Sequence of chain B:
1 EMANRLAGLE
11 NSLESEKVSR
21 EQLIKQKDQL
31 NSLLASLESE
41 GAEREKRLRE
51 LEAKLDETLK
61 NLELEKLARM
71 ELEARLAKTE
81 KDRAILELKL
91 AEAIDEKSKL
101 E

Sequence of chain A:
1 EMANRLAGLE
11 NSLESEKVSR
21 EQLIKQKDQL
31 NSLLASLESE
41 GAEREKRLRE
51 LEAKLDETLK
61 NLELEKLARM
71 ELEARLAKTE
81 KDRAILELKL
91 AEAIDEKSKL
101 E

Residue-level contacts at the interface:
Residue L6 in chain B interacts with residue R5 in chain A (closest heavy-atom distance 3.3 Å).
Residue A68 in chain B contacts residue R69 in chain A (closest heavy-atom distance 3.4 Å).
Residue L30 in chain B contacts residue L30 in chain A (closest heavy-atom distance 3.6 Å).
Residue T58 in chain B is in contact with residue T58 in chain A (closest heavy-atom distance 3.1 Å).
Residue R5 in chain B interacts with residue L6 in chain A (closest heavy-atom distance 3.6 Å).
Residue L100 in chain B interacts with residue E101 in chain A (closest heavy-atom distance 3.4 Å).
Residue R83 in chain B is in contact with residue L86 in chain A (closest heavy-atom distance 3.5 Å).
Residue L13 in chain B is in contact with residue S12 in chain A (closest heavy-atom distance 3.3 Å).
Residue L48 in chain B contacts residue R44 in chain A (closest heavy-atom distance 3.4 Å).
Residue E101 in chain B interacts with residue L100 in chain A (closest heavy-atom distance 3.1 Å).
Residue R83 in chain B is in contact with residue D82 in chain A (closest heavy-atom distance 2.8 Å).
Residue R75 in chain B interacts with residue E80 in chain A (closest heavy-atom distance 2.8 Å).
Residue R69 in chain B is in contact with residue E65 in chain A (closest heavy-atom distance 2.5 Å).
Residue R44 in chain B contacts residue R44 in chain A (closest heavy-atom distance 3.2 Å).
Residue R44 in chain B is in contact with residue E45 in chain A (closest heavy-atom distance 2.5 Å).
Residue Q26 in chain B is in contact with residue K27 in chain A (closest heavy-atom distance 3.3 Å).
Residue R47 in chain B is in contact with residue L48 in chain A (closest heavy-atom distance 3.1 Å).
Residue L34 in chain B is in contact with residue L34 in chain A (closest heavy-atom distance 3.6 Å).
Residue E16 in chain B is in contact with residue R20 in chain A (closest heavy-atom distance 2.9 Å).
Residue R44 in chain B interacts with residue G41 in chain A (closest heavy-atom distance 3.5 Å).
Residue L9 in chain B contacts residue L13 in chain A (closest heavy-atom distance 3.3 Å).
Residue E87 in chain B contacts residue L86 in chain A (closest heavy-atom distance 3.6 Å).
Residue R20 in chain B is in contact with residue S19 in chain A (closest heavy-atom distance 3.4 Å).
Residue L76 in chain B is in contact with residue T79 in chain A (closest heavy-atom distance 3.5 Å).
Residue I24 in chain B interacts with residue L23 in chain A (closest heavy-atom distance 3.6 Å).
Residue E10 in chain B is in contact with residue L9 in chain A (closest heavy-atom distance 3.6 Å).
Residue L55 in chain B is in contact with residue L51 in chain A (closest heavy-atom distance 3.3 Å).
Residue L34 in chain B interacts with residue L33 in chain A (closest heavy-atom distance 3.3 Å).
Residue L59 in chain B is in contact with residue T58 in chain A (closest heavy-atom distance 3.2 Å).
Residue K27 in chain B interacts with residue Q26 in chain A (closest heavy-atom distance 3.6 Å).
Residue E65 in chain B contacts residue K66 in chain A (closest heavy-atom distance 3.3 Å).
Residue L13 in chain B is in contact with residue L13 in chain A (closest heavy-atom distance 3.1 Å).
Residue E45 in chain B contacts residue R44 in chain A (closest heavy-atom distance 2.7 Å).
Residue M2 in chain B is in contact with residue L6 in chain A (closest heavy-atom distance 3.6 Å).
Residue L100 in chain B is in contact with residue L100 in chain A (closest heavy-atom distance 3.4 Å).
Residue L55 in chain B is in contact with residue L55 in chain A (closest heavy-atom distance 3.2 Å).
Residue L48 in chain B contacts residue L48 in chain A (closest heavy-atom distance 3.0 Å).
Residue L30 in chain B is in contact with residue L34 in chain A (closest heavy-atom distance 3.5 Å).
Residue L62 in chain B interacts with residue L62 in chain A (closest heavy-atom distance 3.4 Å).
Residue K97 in chain B contacts residue E96 in chain A (closest heavy-atom distance 2.8 Å).
Residue E65 in chain B interacts with residue R69 in chain A (closest heavy-atom distance 3.3 Å).
Residue T79 in chain B interacts with residue T79 in chain A (closest heavy-atom distance 3.1 Å).
Residue L72 in chain B is in contact with residue L76 in chain A (closest heavy-atom distance 3.5 Å).
Residue R20 in chain B is in contact with residue E16 in chain A (closest heavy-atom distance 3.4 Å).
Residue L72 in chain B contacts residue E73 in chain A (closest heavy-atom distance 3.5 Å).
Residue K17 in chain B contacts residue E16 in chain A (closest heavy-atom distance 3.1 Å).
Residue L6 in chain B interacts with residue M2 in chain A (closest heavy-atom distance 3.6 Å).
Residue L62 in chain B is in contact with residue N61 in chain A (closest heavy-atom distance 3.5 Å).
Residue E10 in chain B interacts with residue R5 in chain A (closest heavy-atom distance 2.7 Å).
Residue K66 in chain B is in contact with residue E65 in chain A (closest heavy-atom distance 3.3 Å).
Residue L37 in chain B interacts with residue E38 in chain A (closest heavy-atom distance 3.6 Å).
Residue L48 in chain B is in contact with residue R47 in chain A (closest heavy-atom distance 3.6 Å).
Residue N61 in chain B contacts residue L62 in chain A (closest heavy-atom distance 3.5 Å).
Residue L86 in chain B contacts residue L86 in chain A (closest heavy-atom distance 3.6 Å).
Residue L51 in chain B is in contact with residue E52 in chain A (closest heavy-atom distance 3.1 Å).
Residue E52 in chain B interacts with residue R47 in chain A (closest heavy-atom distance 2.6 Å).
Residue R47 in chain B contacts residue E52 in chain A (closest heavy-atom distance 3.2 Å).
Residue E38 in chain B is in contact with residue L37 in chain A (closest heavy-atom distance 3.3 Å).
Residue N31 in chain B is in contact with residue L30 in chain A (closest heavy-atom distance 3.5 Å).
Residue K54 in chain B interacts with residue L55 in chain A (closest heavy-atom distance 3.5 Å).

The following describes two proteins that form a bound complex.